The following describes two proteins that form a bound complex.

Sequence of chain B:
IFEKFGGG

Interface contacts:
Residue N95 in chain A is in contact with residue F7 in chain B (closest heavy-atom distance 4.6 Å).
Residue N97 in chain A is in contact with residue G8 in chain B (closest heavy-atom distance 2.7 Å).
Residue K52 in chain A is in contact with residue G11 in chain B (closest heavy-atom distance 3.8 Å).
Residue N95 in chain A contacts residue F4 in chain B (closest heavy-atom distance 3.6 Å).
Residue W34 in chain A is in contact with residue G10 in chain B (closest heavy-atom distance 4.4 Å).
Residue W34 in chain A contacts residue F7 in chain B (closest heavy-atom distance 3.9 Å).
Residue G93 in chain A interacts with residue F7 in chain B (closest heavy-atom distance 4.2 Å).
Residue Y30 in chain A interacts with residue F7 in chain B (closest heavy-atom distance 3.5 Å).
Residue K52 in chain A contacts residue G10 in chain B (closest heavy-atom distance 5.0 Å).
Residue N97 in chain A interacts with residue K6 in chain B (closest heavy-atom distance 3.1 Å).
Residue F99 in chain A is in contact with residue F7 in chain B (closest heavy-atom distance 3.6 Å).
Residue G96 in chain A is in contact with residue E5 in chain B (closest heavy-atom distance 4.6 Å).
Residue Y94 in chain A is in contact with residue F7 in chain B (closest heavy-atom distance 3.5 Å).
Residue G96 in chain A contacts residue F4 in chain B (closest heavy-atom distance 3.7 Å).
Residue N97 in chain A is in contact with residue E5 in chain B (closest heavy-atom distance 3.8 Å).
Residue N97 in chain A is in contact with residue F7 in chain B (closest heavy-atom distance 3.6 Å).
Residue W34 in chain A is in contact with residue G11 in chain B (closest heavy-atom distance 4.0 Å).

Sequence of chain A:
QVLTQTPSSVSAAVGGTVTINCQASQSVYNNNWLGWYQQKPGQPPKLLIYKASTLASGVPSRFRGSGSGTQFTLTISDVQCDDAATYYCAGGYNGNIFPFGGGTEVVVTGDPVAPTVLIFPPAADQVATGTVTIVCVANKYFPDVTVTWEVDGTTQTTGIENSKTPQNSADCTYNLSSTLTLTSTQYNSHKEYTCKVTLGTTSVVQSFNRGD